Residue-level contacts at the interface:
Residue R64 in protein 1 is in contact with residue Q63 in protein 2 (closest heavy-atom distance 3.0 Å).
Residue S39 in protein 1 is in contact with residue D40 in protein 2 (closest heavy-atom distance 2.9 Å).
Residue L24 in protein 1 is in contact with residue L24 in protein 2 (closest heavy-atom distance 3.1 Å).
Residue F88 in protein 1 is in contact with residue F89 in protein 2 (closest heavy-atom distance 2.8 Å).
Residue N81 in protein 1 is in contact with residue N81 in protein 2 (closest heavy-atom distance 3.0 Å).
Residue A61 in protein 1 contacts residue D60 in protein 2 (closest heavy-atom distance 2.8 Å).
Residue H54 in protein 1 interacts with residue H54 in protein 2 (closest heavy-atom distance 3.1 Å).
Residue A62 in protein 1 contacts residue Q63 in protein 2 (closest heavy-atom distance 3.1 Å).
Residue V74 in protein 1 contacts residue I75 in protein 2 (closest heavy-atom distance 3.0 Å).
Residue E26 in protein 1 interacts with residue G25 in protein 2 (closest heavy-atom distance 2.8 Å).
Residue I47 in protein 1 is in contact with residue Y46 in protein 2 (closest heavy-atom distance 2.9 Å).
Residue M41 in protein 1 contacts residue D40 in protein 2 (closest heavy-atom distance 3.0 Å).
Residue G57 in protein 1 interacts with residue R56 in protein 2 (closest heavy-atom distance 3.1 Å).
Residue R64 in protein 1 interacts with residue Y59 in protein 2 (closest heavy-atom distance 2.5 Å).
Residue F88 in protein 1 is in contact with residue D87 in protein 2 (closest heavy-atom distance 3.0 Å).
Residue W32 in protein 1 interacts with residue D33 in protein 2 (closest heavy-atom distance 3.0 Å).
Residue D77 in protein 1 is in contact with residue R36 in protein 2 (closest heavy-atom distance 2.4 Å).
Residue N93 in protein 1 interacts with residue S94 in protein 2 (closest heavy-atom distance 3.0 Å).
Residue R79 in protein 1 interacts with residue E80 in protein 2 (closest heavy-atom distance 3.0 Å).
Residue W70 in protein 1 interacts with residue W70 in protein 2 (closest heavy-atom distance 3.0 Å).
Residue A37 in protein 1 contacts residue Y38 in protein 2 (closest heavy-atom distance 2.8 Å).
Residue A55 in protein 1 contacts residue H54 in protein 2 (closest heavy-atom distance 3.2 Å).
Residue R90 in protein 1 interacts with residue F89 in protein 2 (closest heavy-atom distance 3.1 Å).
Residue T86 in protein 1 is in contact with residue T86 in protein 2 (closest heavy-atom distance 3.1 Å).
Residue E19 in protein 1 interacts with residue E19 in protein 2 (closest heavy-atom distance 2.7 Å).
Residue D33 in protein 1 is in contact with residue D33 in protein 2 (closest heavy-atom distance 2.8 Å).
Residue A28 in protein 1 interacts with residue Q29 in protein 2 (closest heavy-atom distance 2.9 Å).
Residue G30 in protein 1 is in contact with residue D33 in protein 2 (closest heavy-atom distance 2.5 Å).
Residue E43 in protein 1 contacts residue R42 in protein 2 (closest heavy-atom distance 2.9 Å).
Residue R79 in protein 1 interacts with residue E26 in protein 2 (closest heavy-atom distance 2.9 Å).
Residue Y52 in protein 1 interacts with residue K51 in protein 2 (closest heavy-atom distance 3.1 Å).
Residue N58 in protein 1 is in contact with residue Y59 in protein 2 (closest heavy-atom distance 3.1 Å).
Residue E26 in protein 1 interacts with residue A27 in protein 2 (closest heavy-atom distance 2.9 Å).
Residue D77 in protein 1 is in contact with residue S76 in protein 2 (closest heavy-atom distance 2.8 Å).
Residue R79 in protein 1 is in contact with residue A78 in protein 2 (closest heavy-atom distance 3.1 Å).
Residue A62 in protein 1 is in contact with residue A62 in protein 2 (closest heavy-atom distance 3.1 Å).
Residue Q83 in protein 1 is in contact with residue Q83 in protein 2 (closest heavy-atom distance 2.8 Å).
Residue R90 in protein 1 is in contact with residue H91 in protein 2 (closest heavy-atom distance 2.6 Å).
Residue E19 in protein 1 contacts residue W20 in protein 2 (closest heavy-atom distance 3.1 Å).
Residue A72 in protein 1 interacts with residue K73 in protein 2 (closest heavy-atom distance 3.1 Å).
Residue A49 in protein 1 contacts residue A49 in protein 2 (closest heavy-atom distance 3.0 Å).
Residue A28 in protein 1 interacts with residue A27 in protein 2 (closest heavy-atom distance 3.0 Å).
Residue Y21 in protein 1 interacts with residue W20 in protein 2 (closest heavy-atom distance 3.0 Å).
Residue I47 in protein 1 is in contact with residue G48 in protein 2 (closest heavy-atom distance 3.0 Å).
Residue V85 in protein 1 is in contact with residue T86 in protein 2 (closest heavy-atom distance 3.0 Å).
Residue V74 in protein 1 interacts with residue K73 in protein 2 (closest heavy-atom distance 3.1 Å).
Residue V85 in protein 1 is in contact with residue R84 in protein 2 (closest heavy-atom distance 2.9 Å).
Residue R36 in protein 1 contacts residue R36 in protein 2 (closest heavy-atom distance 3.1 Å).
Residue L24 in protein 1 interacts with residue F23 in protein 2 (closest heavy-atom distance 2.6 Å).
Residue W32 in protein 1 contacts residue A31 in protein 2 (closest heavy-atom distance 3.1 Å).
Residue R64 in protein 1 interacts with residue G65 in protein 2 (closest heavy-atom distance 3.1 Å).
Residue R36 in protein 1 interacts with residue W35 in protein 2 (closest heavy-atom distance 3.0 Å).
Residue N45 in protein 1 contacts residue A44 in protein 2 (closest heavy-atom distance 2.7 Å).
Residue S39 in protein 1 interacts with residue Y38 in protein 2 (closest heavy-atom distance 3.2 Å).
Residue Q83 in protein 1 is in contact with residue R84 in protein 2 (closest heavy-atom distance 3.0 Å).
Residue N58 in protein 1 interacts with residue N58 in protein 2 (closest heavy-atom distance 2.9 Å).
Residue S82 in protein 1 is in contact with residue S82 in protein 2 (closest heavy-atom distance 3.2 Å).
Residue D33 in protein 1 interacts with residue M34 in protein 2 (closest heavy-atom distance 3.0 Å).
Residue G68 in protein 1 is in contact with residue A69 in protein 2 (closest heavy-atom distance 3.1 Å).
Residue G92 in protein 1 interacts with residue G92 in protein 2 (closest heavy-atom distance 3.1 Å).

Sequence of protein 2:
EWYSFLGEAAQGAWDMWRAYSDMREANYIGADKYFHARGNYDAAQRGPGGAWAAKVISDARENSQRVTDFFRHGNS

This data describes a binding interaction between two proteins.

Sequence of protein 1:
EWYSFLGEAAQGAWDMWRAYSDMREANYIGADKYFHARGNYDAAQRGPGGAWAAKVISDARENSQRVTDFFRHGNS